Sequence of chain B:
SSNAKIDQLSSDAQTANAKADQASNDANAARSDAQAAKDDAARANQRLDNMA

The following describes two proteins that form a bound complex.

Sequence of chain A:
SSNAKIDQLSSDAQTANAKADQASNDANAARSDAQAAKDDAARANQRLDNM

Residue-level contacts at the interface:
Residue A41 in chain B interacts with residue A41 in chain A (closest heavy-atom distance 3.7 Å).
Residue A20 in chain B is in contact with residue A16 in chain A (closest heavy-atom distance 3.6 Å).
Residue D49 in chain B is in contact with residue R47 in chain A (closest heavy-atom distance 2.7 Å).
Residue A20 in chain B interacts with residue K19 in chain A (closest heavy-atom distance 3.9 Å).
Residue Q35 in chain B is in contact with residue D33 in chain A (closest heavy-atom distance 3.3 Å).
Residue N17 in chain B contacts residue D12 in chain A (closest heavy-atom distance 3.0 Å).
Residue I6 in chain B interacts with residue I6 in chain A (closest heavy-atom distance 4.4 Å).
Residue A27 in chain B is in contact with residue D26 in chain A (closest heavy-atom distance 3.6 Å).
Residue I6 in chain B contacts residue K5 in chain A (closest heavy-atom distance 3.9 Å).
Residue A37 in chain B is in contact with residue A37 in chain A (closest heavy-atom distance 3.7 Å).
Residue N17 in chain B interacts with residue T15 in chain A (closest heavy-atom distance 4.3 Å).
Residue A34 in chain B contacts residue A34 in chain A (closest heavy-atom distance 4.0 Å).
Residue S10 in chain B interacts with residue K5 in chain A (closest heavy-atom distance 3.1 Å).
Residue R31 in chain B is in contact with residue A29 in chain A (closest heavy-atom distance 3.8 Å).
Residue A41 in chain B is in contact with residue A37 in chain A (closest heavy-atom distance 3.6 Å).
Residue L48 in chain B contacts residue R47 in chain A (closest heavy-atom distance 3.6 Å).
Residue K38 in chain B contacts residue A36 in chain A (closest heavy-atom distance 4.1 Å).
Residue A13 in chain B is in contact with residue L9 in chain A (closest heavy-atom distance 4.2 Å).
Residue A16 in chain B interacts with residue A16 in chain A (closest heavy-atom distance 4.0 Å).
Residue A30 in chain B is in contact with residue A30 in chain A (closest heavy-atom distance 3.8 Å).
Residue A27 in chain B is in contact with residue A30 in chain A (closest heavy-atom distance 4.8 Å).
Residue A13 in chain B is in contact with residue A13 in chain A (closest heavy-atom distance 5.0 Å).
Residue K38 in chain B interacts with residue A37 in chain A (closest heavy-atom distance 3.6 Å).
Residue L48 in chain B interacts with residue L48 in chain A (closest heavy-atom distance 3.9 Å).
Residue A42 in chain B is in contact with residue D40 in chain A (closest heavy-atom distance 3.6 Å).
Residue N17 in chain B contacts residue A16 in chain A (closest heavy-atom distance 3.5 Å).
Residue A27 in chain B interacts with residue A23 in chain A (closest heavy-atom distance 3.5 Å).
Residue R31 in chain B is in contact with residue D26 in chain A (closest heavy-atom distance 2.9 Å).
Residue S10 in chain B is in contact with residue L9 in chain A (closest heavy-atom distance 3.8 Å).
Residue L48 in chain B is in contact with residue M51 in chain A (closest heavy-atom distance 4.8 Å).
Residue R31 in chain B contacts residue A30 in chain A (closest heavy-atom distance 3.8 Å).
Residue A44 in chain B interacts with residue A44 in chain A (closest heavy-atom distance 4.3 Å).
Residue K38 in chain B is in contact with residue D33 in chain A (closest heavy-atom distance 3.6 Å).
Residue A41 in chain B interacts with residue D40 in chain A (closest heavy-atom distance 3.6 Å).
Residue S24 in chain B is in contact with residue Q22 in chain A (closest heavy-atom distance 5.0 Å).
Residue K38 in chain B is in contact with residue D40 in chain A (closest heavy-atom distance 4.9 Å).
Residue N45 in chain B interacts with residue D40 in chain A (closest heavy-atom distance 3.0 Å).
Residue A20 in chain B contacts residue A23 in chain A (closest heavy-atom distance 4.8 Å).
Residue N45 in chain B contacts residue A41 in chain A (closest heavy-atom distance 4.9 Å).
Residue A27 in chain B interacts with residue A27 in chain A (closest heavy-atom distance 3.9 Å).
Residue S24 in chain B interacts with residue A23 in chain A (closest heavy-atom distance 3.8 Å).
Residue M51 in chain B is in contact with residue M51 in chain A (closest heavy-atom distance 3.5 Å).
Residue S24 in chain B is in contact with residue K19 in chain A (closest heavy-atom distance 4.2 Å).
Residue N28 in chain B interacts with residue D26 in chain A (closest heavy-atom distance 4.8 Å).
Residue A34 in chain B interacts with residue D33 in chain A (closest heavy-atom distance 3.9 Å).
Residue A23 in chain B interacts with residue A23 in chain A (closest heavy-atom distance 3.7 Å).
Residue N45 in chain B contacts residue R47 in chain A (closest heavy-atom distance 3.0 Å).
Residue N45 in chain B contacts residue A44 in chain A (closest heavy-atom distance 3.4 Å).
Residue A34 in chain B contacts residue A30 in chain A (closest heavy-atom distance 3.7 Å).
Residue A34 in chain B interacts with residue A37 in chain A (closest heavy-atom distance 4.6 Å).
Residue N17 in chain B interacts with residue A13 in chain A (closest heavy-atom distance 4.6 Å).
Residue L9 in chain B is in contact with residue L9 in chain A (closest heavy-atom distance 4.0 Å).
Residue A13 in chain B contacts residue D12 in chain A (closest heavy-atom distance 4.7 Å).
Residue N45 in chain B contacts residue R43 in chain A (closest heavy-atom distance 3.2 Å).
Residue A20 in chain B contacts residue A20 in chain A (closest heavy-atom distance 4.2 Å).
Residue I6 in chain B contacts residue L9 in chain A (closest heavy-atom distance 4.3 Å).
Residue D21 in chain B interacts with residue K19 in chain A (closest heavy-atom distance 4.5 Å).
Residue L48 in chain B is in contact with residue A44 in chain A (closest heavy-atom distance 3.6 Å).